Sequence of protein 2:
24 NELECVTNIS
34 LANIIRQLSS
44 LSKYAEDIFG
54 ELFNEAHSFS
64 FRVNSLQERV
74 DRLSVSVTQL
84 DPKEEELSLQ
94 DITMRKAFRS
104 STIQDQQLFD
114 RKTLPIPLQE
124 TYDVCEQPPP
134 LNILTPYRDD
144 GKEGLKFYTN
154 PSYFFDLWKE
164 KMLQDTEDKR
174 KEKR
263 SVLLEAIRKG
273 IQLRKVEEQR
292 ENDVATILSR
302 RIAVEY

Residue-level contacts at the interface:
Residue L76 in protein 2 contacts residue V68 in protein 1 (closest heavy-atom distance 3.6 Å).
Residue L76 in protein 2 is in contact with residue I64 in protein 1 (closest heavy-atom distance 3.7 Å).
Residue I37 in protein 2 is in contact with residue T26 in protein 1 (closest heavy-atom distance 4.0 Å).
Residue S33 in protein 2 is in contact with residue I22 in protein 1 (closest heavy-atom distance 2.9 Å).
Residue E58 in protein 2 contacts residue L47 in protein 1 (closest heavy-atom distance 2.7 Å).
Residue R72 in protein 2 is in contact with residue I61 in protein 1 (closest heavy-atom distance 3.7 Å).
Residue L34 in protein 2 contacts residue I22 in protein 1 (closest heavy-atom distance 4.1 Å).
Residue R65 in protein 2 contacts residue T55 in protein 1 (closest heavy-atom distance 3.4 Å).
Residue I37 in protein 2 is in contact with residue I22 in protein 1 (closest heavy-atom distance 4.6 Å).
Residue F62 in protein 2 contacts residue L54 in protein 1 (closest heavy-atom distance 4.2 Å).
Residue S104 in protein 2 contacts residue R59 in protein 1 (closest heavy-atom distance 3.4 Å).
Residue F52 in protein 2 is in contact with residue L36 in protein 1 (closest heavy-atom distance 4.2 Å).
Residue L69 in protein 2 interacts with residue I61 in protein 1 (closest heavy-atom distance 3.4 Å).
Residue L34 in protein 2 interacts with residue Y21 in protein 1 (closest heavy-atom distance 4.5 Å).
Residue T30 in protein 2 contacts residue D15 in protein 1 (closest heavy-atom distance 4.2 Å).
Residue L69 in protein 2 interacts with residue L54 in protein 1 (closest heavy-atom distance 3.8 Å).
Residue L55 in protein 2 interacts with residue L47 in protein 1 (closest heavy-atom distance 4.5 Å).
Residue F62 in protein 2 is in contact with residue L47 in protein 1 (closest heavy-atom distance 3.4 Å).
Residue R65 in protein 2 is in contact with residue E58 in protein 1 (closest heavy-atom distance 2.8 Å).
Residue L44 in protein 2 is in contact with residue L36 in protein 1 (closest heavy-atom distance 3.7 Å).
Residue L44 in protein 2 contacts residue I29 in protein 1 (closest heavy-atom distance 4.3 Å).
Residue E25 in protein 2 is in contact with residue E11 in protein 1 (closest heavy-atom distance 3.2 Å).
Residue L55 in protein 2 interacts with residue D40 in protein 1 (closest heavy-atom distance 3.3 Å).
Residue R65 in protein 2 is in contact with residue L54 in protein 1 (closest heavy-atom distance 3.5 Å).
Residue L76 in protein 2 contacts residue E65 in protein 1 (closest heavy-atom distance 4.2 Å).
Residue E27 in protein 2 interacts with residue E11 in protein 1 (closest heavy-atom distance 3.9 Å).
Residue L55 in protein 2 interacts with residue R44 in protein 1 (closest heavy-atom distance 3.0 Å).
Residue E27 in protein 2 interacts with residue N18 in protein 1 (closest heavy-atom distance 4.7 Å).
Residue V80 in protein 2 is in contact with residue V68 in protein 1 (closest heavy-atom distance 4.0 Å).
Residue L26 in protein 2 contacts residue D15 in protein 1 (closest heavy-atom distance 3.0 Å).
Residue I51 in protein 2 interacts with residue L36 in protein 1 (closest heavy-atom distance 4.3 Å).
Residue R72 in protein 2 interacts with residue E62 in protein 1 (closest heavy-atom distance 2.6 Å).
Residue I37 in protein 2 is in contact with residue I25 in protein 1 (closest heavy-atom distance 3.7 Å).
Residue V73 in protein 2 is in contact with residue I61 in protein 1 (closest heavy-atom distance 3.3 Å).
Residue F101 in protein 2 contacts residue Y63 in protein 1 (closest heavy-atom distance 4.0 Å).
Residue T30 in protein 2 contacts residue N18 in protein 1 (closest heavy-atom distance 3.8 Å).
Residue L44 in protein 2 is in contact with residue A33 in protein 1 (closest heavy-atom distance 4.1 Å).
Residue L76 in protein 2 is in contact with residue I61 in protein 1 (closest heavy-atom distance 4.0 Å).
Residue L55 in protein 2 interacts with residue F39 in protein 1 (closest heavy-atom distance 3.8 Å).
Residue F62 in protein 2 is in contact with residue L50 in protein 1 (closest heavy-atom distance 4.3 Å).
Residue R72 in protein 2 is in contact with residue E65 in protein 1 (closest heavy-atom distance 2.3 Å).
Residue E54 in protein 2 contacts residue R44 in protein 1 (closest heavy-atom distance 2.5 Å).
Residue V66 in protein 2 interacts with residue L54 in protein 1 (closest heavy-atom distance 4.1 Å).
Residue A48 in protein 2 is in contact with residue L36 in protein 1 (closest heavy-atom distance 3.6 Å).
Residue L83 in protein 2 is in contact with residue V68 in protein 1 (closest heavy-atom distance 3.5 Å).
Residue F52 in protein 2 is in contact with residue F39 in protein 1 (closest heavy-atom distance 3.3 Å).
Residue R65 in protein 2 interacts with residue N51 in protein 1 (closest heavy-atom distance 3.5 Å).
Residue T30 in protein 2 is in contact with residue I22 in protein 1 (closest heavy-atom distance 4.1 Å).
Residue F62 in protein 2 is in contact with residue N51 in protein 1 (closest heavy-atom distance 3.2 Å).
Residue L55 in protein 2 contacts residue C43 in protein 1 (closest heavy-atom distance 3.3 Å).
Residue F101 in protein 2 interacts with residue A66 in protein 1 (closest heavy-atom distance 3.6 Å).
Residue L41 in protein 2 contacts residue I29 in protein 1 (closest heavy-atom distance 3.0 Å).
Residue L69 in protein 2 is in contact with residue L57 in protein 1 (closest heavy-atom distance 3.9 Å).
Residue Y47 in protein 2 interacts with residue L36 in protein 1 (closest heavy-atom distance 4.2 Å).
Residue L26 in protein 2 interacts with residue E11 in protein 1 (closest heavy-atom distance 3.6 Å).
Residue S103 in protein 2 is in contact with residue R59 in protein 1 (closest heavy-atom distance 3.9 Å).
Residue F101 in protein 2 is in contact with residue E62 in protein 1 (closest heavy-atom distance 4.4 Å).
Residue L44 in protein 2 contacts residue I32 in protein 1 (closest heavy-atom distance 3.8 Å).
Residue L69 in protein 2 is in contact with residue E58 in protein 1 (closest heavy-atom distance 4.0 Å).
Residue I51 in protein 2 contacts residue D40 in protein 1 (closest heavy-atom distance 3.7 Å).

The following describes two proteins that form a bound complex.

Sequence of protein 1:
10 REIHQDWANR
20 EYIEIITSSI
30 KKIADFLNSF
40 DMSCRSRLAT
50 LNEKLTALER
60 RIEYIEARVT